Sequence of chain B:
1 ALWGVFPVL

These two protein chains interact to form a complex.

Contacts between the two chains:
Residue R97 in chain A contacts residue W3 in chain B (closest heavy-atom distance 4.2 Å).
Residue D77 in chain A is in contact with residue L9 in chain B (closest heavy-atom distance 2.9 Å).
Residue W167 in chain A is in contact with residue A1 in chain B (closest heavy-atom distance 3.5 Å).
Residue Y159 in chain A contacts residue A1 in chain B (closest heavy-atom distance 2.8 Å).
Residue W147 in chain A contacts residue V8 in chain B (closest heavy-atom distance 2.5 Å).
Residue Y159 in chain A contacts residue W3 in chain B (closest heavy-atom distance 3.4 Å).
Residue K66 in chain A contacts residue F6 in chain B (closest heavy-atom distance 4.1 Å).
Residue H114 in chain A contacts residue W3 in chain B (closest heavy-atom distance 4.1 Å).
Residue T143 in chain A is in contact with residue L9 in chain B (closest heavy-atom distance 2.5 Å).
Residue Y84 in chain A contacts residue L9 in chain B (closest heavy-atom distance 2.9 Å).
Residue K66 in chain A interacts with residue A1 in chain B (closest heavy-atom distance 4.7 Å).
Residue Y116 in chain A interacts with residue P7 in chain B (closest heavy-atom distance 4.5 Å).
Residue A69 in chain A interacts with residue F6 in chain B (closest heavy-atom distance 3.5 Å).
Residue F9 in chain A interacts with residue L2 in chain B (closest heavy-atom distance 3.9 Å).
Residue Q155 in chain A contacts residue V5 in chain B (closest heavy-atom distance 3.4 Å).
Residue I124 in chain A interacts with residue L9 in chain B (closest heavy-atom distance 4.6 Å).
Residue K66 in chain A is in contact with residue G4 in chain B (closest heavy-atom distance 4.6 Å).
Residue L81 in chain A interacts with residue L9 in chain B (closest heavy-atom distance 3.7 Å).
Residue T80 in chain A contacts residue L9 in chain B (closest heavy-atom distance 3.9 Å).
Residue T73 in chain A interacts with residue P7 in chain B (closest heavy-atom distance 3.5 Å).
Residue Y99 in chain A is in contact with residue L2 in chain B (closest heavy-atom distance 3.8 Å).
Residue H70 in chain A contacts residue W3 in chain B (closest heavy-atom distance 3.4 Å).
Residue F33 in chain A contacts residue A1 in chain B (closest heavy-atom distance 4.8 Å).
Residue K66 in chain A contacts residue L2 in chain B (closest heavy-atom distance 3.6 Å).
Residue Y7 in chain A interacts with residue L2 in chain B (closest heavy-atom distance 3.5 Å).
Residue M5 in chain A interacts with residue A1 in chain B (closest heavy-atom distance 4.0 Å).
Residue M45 in chain A contacts residue L2 in chain B (closest heavy-atom distance 3.3 Å).
Residue H70 in chain A interacts with residue V5 in chain B (closest heavy-atom distance 4.6 Å).
Residue Q155 in chain A is in contact with residue W3 in chain B (closest heavy-atom distance 3.9 Å).
Residue Y159 in chain A contacts residue L2 in chain B (closest heavy-atom distance 4.0 Å).
Residue Y171 in chain A is in contact with residue A1 in chain B (closest heavy-atom distance 2.6 Å).
Residue T73 in chain A is in contact with residue V8 in chain B (closest heavy-atom distance 4.2 Å).
Residue Y99 in chain A interacts with residue W3 in chain B (closest heavy-atom distance 3.0 Å).
Residue K146 in chain A interacts with residue L9 in chain B (closest heavy-atom distance 3.5 Å).
Residue H114 in chain A contacts residue P7 in chain B (closest heavy-atom distance 4.5 Å).
Residue T80 in chain A is in contact with residue V8 in chain B (closest heavy-atom distance 4.5 Å).
Residue H70 in chain A interacts with residue L2 in chain B (closest heavy-atom distance 4.0 Å).
Residue E63 in chain A is in contact with residue A1 in chain B (closest heavy-atom distance 2.9 Å).
Residue Y59 in chain A interacts with residue A1 in chain B (closest heavy-atom distance 4.2 Å).
Residue Y7 in chain A is in contact with residue A1 in chain B (closest heavy-atom distance 2.6 Å).
Residue T143 in chain A contacts residue V8 in chain B (closest heavy-atom distance 4.4 Å).
Residue V152 in chain A interacts with residue W3 in chain B (closest heavy-atom distance 4.2 Å).
Residue Y123 in chain A contacts residue L9 in chain B (closest heavy-atom distance 4.2 Å).
Residue E63 in chain A is in contact with residue L2 in chain B (closest heavy-atom distance 2.6 Å).
Residue V152 in chain A is in contact with residue P7 in chain B (closest heavy-atom distance 4.1 Å).
Residue K66 in chain A contacts residue W3 in chain B (closest heavy-atom distance 4.2 Å).
Residue L156 in chain A is in contact with residue W3 in chain B (closest heavy-atom distance 3.6 Å).
Residue D77 in chain A interacts with residue V8 in chain B (closest heavy-atom distance 3.8 Å).
Residue Y116 in chain A interacts with residue L9 in chain B (closest heavy-atom distance 3.7 Å).
Residue T73 in chain A is in contact with residue F6 in chain B (closest heavy-atom distance 3.5 Å).
Residue V76 in chain A is in contact with residue V8 in chain B (closest heavy-atom distance 4.6 Å).
Residue H70 in chain A is in contact with residue F6 in chain B (closest heavy-atom distance 3.7 Å).
Residue V67 in chain A is in contact with residue L2 in chain B (closest heavy-atom distance 3.2 Å).
Residue R97 in chain A interacts with residue P7 in chain B (closest heavy-atom distance 4.1 Å).
Residue V95 in chain A interacts with residue L9 in chain B (closest heavy-atom distance 4.8 Å).
Residue W147 in chain A is in contact with residue P7 in chain B (closest heavy-atom distance 4.0 Å).
Residue Y159 in chain A contacts residue G4 in chain B (closest heavy-atom distance 5.0 Å).
Residue W147 in chain A contacts residue L9 in chain B (closest heavy-atom distance 3.8 Å).

Sequence of chain A:
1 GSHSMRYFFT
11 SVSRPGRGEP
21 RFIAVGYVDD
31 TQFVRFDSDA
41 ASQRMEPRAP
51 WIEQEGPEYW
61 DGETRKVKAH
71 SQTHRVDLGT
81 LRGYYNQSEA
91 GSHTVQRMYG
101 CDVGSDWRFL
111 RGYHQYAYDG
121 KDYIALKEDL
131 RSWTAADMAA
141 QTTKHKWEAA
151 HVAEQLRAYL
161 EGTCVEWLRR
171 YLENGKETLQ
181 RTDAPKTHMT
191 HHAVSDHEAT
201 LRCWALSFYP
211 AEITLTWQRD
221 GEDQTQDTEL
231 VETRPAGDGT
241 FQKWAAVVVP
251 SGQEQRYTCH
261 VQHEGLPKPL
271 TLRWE